Interface contacts:
Residue H13 in the first protein is in contact with residue L161 in the second protein (closest heavy-atom distance 3.4 Å).
Residue L16 in the first protein interacts with residue W165 in the second protein (closest heavy-atom distance 3.7 Å).
Residue L20 in the first protein contacts residue L169 in the second protein (closest heavy-atom distance 4.0 Å).
Residue F176 in the first protein is in contact with residue H175 in the second protein (closest heavy-atom distance 3.7 Å).
Residue K172 in the first protein interacts with residue E21 in the second protein (closest heavy-atom distance 3.1 Å).
Residue K171 in the first protein contacts residue E21 in the second protein (closest heavy-atom distance 4.8 Å).
Residue L23 in the first protein contacts residue L23 in the second protein (closest heavy-atom distance 4.0 Å).
Residue F176 in the first protein interacts with residue F176 in the second protein (closest heavy-atom distance 4.4 Å).
Residue L20 in the first protein interacts with residue L20 in the second protein (closest heavy-atom distance 3.7 Å).
Residue F176 in the first protein contacts residue K172 in the second protein (closest heavy-atom distance 4.7 Å).
Residue E14 in the first protein is in contact with residue P164 in the second protein (closest heavy-atom distance 3.7 Å).
Residue W12 in the first protein is in contact with residue H13 in the second protein (closest heavy-atom distance 4.8 Å).
Residue L16 in the first protein interacts with residue L16 in the second protein (closest heavy-atom distance 3.5 Å).
Residue W165 in the first protein is in contact with residue L16 in the second protein (closest heavy-atom distance 3.7 Å).
Residue H13 in the first protein contacts residue P164 in the second protein (closest heavy-atom distance 3.8 Å).
Residue K172 in the first protein is in contact with residue L23 in the second protein (closest heavy-atom distance 4.1 Å).
Residue L161 in the first protein is in contact with residue H13 in the second protein (closest heavy-atom distance 3.4 Å).
Residue H13 in the first protein is in contact with residue W165 in the second protein (closest heavy-atom distance 3.0 Å).
Residue D24 in the first protein is in contact with residue K172 in the second protein (closest heavy-atom distance 3.3 Å).
Residue K172 in the first protein contacts residue A22 in the second protein (closest heavy-atom distance 4.8 Å).
Residue L23 in the first protein interacts with residue K172 in the second protein (closest heavy-atom distance 4.1 Å).
Residue L161 in the first protein is in contact with residue G10 in the second protein (closest heavy-atom distance 3.9 Å).
Residue H13 in the first protein is in contact with residue W12 in the second protein (closest heavy-atom distance 4.8 Å).
Residue A168 in the first protein interacts with residue L20 in the second protein (closest heavy-atom distance 3.9 Å).
Residue G10 in the first protein is in contact with residue L161 in the second protein (closest heavy-atom distance 3.9 Å).
Residue A168 in the first protein contacts residue E21 in the second protein (closest heavy-atom distance 3.8 Å).
Residue G17 in the first protein interacts with residue P164 in the second protein (closest heavy-atom distance 3.8 Å).
Residue L169 in the first protein is in contact with residue L20 in the second protein (closest heavy-atom distance 4.0 Å).
Residue E21 in the first protein interacts with residue A168 in the second protein (closest heavy-atom distance 3.8 Å).
Residue H175 in the first protein contacts residue F176 in the second protein (closest heavy-atom distance 3.7 Å).
Residue H175 in the first protein is in contact with residue D24 in the second protein (closest heavy-atom distance 3.6 Å).
Residue G17 in the first protein contacts residue W165 in the second protein (closest heavy-atom distance 3.8 Å).
Residue E21 in the first protein contacts residue K171 in the second protein (closest heavy-atom distance 4.8 Å).
Residue E21 in the first protein is in contact with residue K172 in the second protein (closest heavy-atom distance 3.1 Å).
Residue P164 in the first protein contacts residue G17 in the second protein (closest heavy-atom distance 3.8 Å).
Residue L20 in the first protein interacts with residue K172 in the second protein (closest heavy-atom distance 3.5 Å).
Residue W12 in the first protein interacts with residue W12 in the second protein (closest heavy-atom distance 4.1 Å).
Residue D24 in the first protein interacts with residue H175 in the second protein (closest heavy-atom distance 3.6 Å).
Residue K172 in the first protein is in contact with residue F176 in the second protein (closest heavy-atom distance 4.7 Å).
Residue H13 in the first protein is in contact with residue L162 in the second protein (closest heavy-atom distance 3.2 Å).
Residue L162 in the first protein interacts with residue H13 in the second protein (closest heavy-atom distance 3.2 Å).
Residue P164 in the first protein is in contact with residue H13 in the second protein (closest heavy-atom distance 3.8 Å).
Residue G17 in the first protein is in contact with residue A168 in the second protein (closest heavy-atom distance 3.6 Å).
Residue W165 in the first protein is in contact with residue L20 in the second protein (closest heavy-atom distance 3.8 Å).
Residue K172 in the first protein contacts residue D24 in the second protein (closest heavy-atom distance 3.3 Å).
Residue K172 in the first protein interacts with residue L20 in the second protein (closest heavy-atom distance 3.5 Å).
Residue A22 in the first protein interacts with residue K172 in the second protein (closest heavy-atom distance 4.8 Å).
Residue W165 in the first protein interacts with residue H13 in the second protein (closest heavy-atom distance 3.0 Å).
Residue L20 in the first protein interacts with residue A168 in the second protein (closest heavy-atom distance 3.9 Å).
Residue L20 in the first protein contacts residue W165 in the second protein (closest heavy-atom distance 3.8 Å).
Residue W165 in the first protein interacts with residue G17 in the second protein (closest heavy-atom distance 3.8 Å).
Residue A168 in the first protein contacts residue G17 in the second protein (closest heavy-atom distance 3.6 Å).
Residue P164 in the first protein contacts residue E14 in the second protein (closest heavy-atom distance 3.7 Å).

This data describes a binding interaction between two proteins.

Sequence of the first protein:
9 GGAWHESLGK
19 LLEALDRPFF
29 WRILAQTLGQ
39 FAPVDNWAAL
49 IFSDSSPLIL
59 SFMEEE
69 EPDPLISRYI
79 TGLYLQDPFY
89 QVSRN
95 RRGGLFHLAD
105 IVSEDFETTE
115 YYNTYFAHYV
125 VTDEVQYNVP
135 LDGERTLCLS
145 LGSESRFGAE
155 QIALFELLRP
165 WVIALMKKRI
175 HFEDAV

Sequence of the second protein:
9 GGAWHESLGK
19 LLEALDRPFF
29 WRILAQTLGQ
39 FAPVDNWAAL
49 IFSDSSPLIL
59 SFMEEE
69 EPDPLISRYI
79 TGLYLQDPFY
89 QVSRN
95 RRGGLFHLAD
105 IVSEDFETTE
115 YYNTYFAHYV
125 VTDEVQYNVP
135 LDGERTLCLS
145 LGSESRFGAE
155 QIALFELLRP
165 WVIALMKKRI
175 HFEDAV